This data describes a binding interaction between two proteins.

Sequence of the first protein:
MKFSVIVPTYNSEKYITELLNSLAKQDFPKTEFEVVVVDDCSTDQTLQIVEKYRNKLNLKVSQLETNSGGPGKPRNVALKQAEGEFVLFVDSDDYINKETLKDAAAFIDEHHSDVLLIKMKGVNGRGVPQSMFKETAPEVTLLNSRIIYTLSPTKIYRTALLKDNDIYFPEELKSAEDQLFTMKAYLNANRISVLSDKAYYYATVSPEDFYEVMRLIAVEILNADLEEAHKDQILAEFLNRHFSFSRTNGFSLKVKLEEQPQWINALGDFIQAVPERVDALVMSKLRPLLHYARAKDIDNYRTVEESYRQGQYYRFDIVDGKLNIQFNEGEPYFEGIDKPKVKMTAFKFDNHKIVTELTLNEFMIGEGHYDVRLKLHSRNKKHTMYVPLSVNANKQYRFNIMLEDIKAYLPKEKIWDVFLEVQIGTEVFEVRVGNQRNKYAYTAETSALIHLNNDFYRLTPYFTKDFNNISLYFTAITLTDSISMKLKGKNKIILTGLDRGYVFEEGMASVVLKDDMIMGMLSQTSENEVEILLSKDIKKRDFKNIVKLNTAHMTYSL

Sequence of the second protein:
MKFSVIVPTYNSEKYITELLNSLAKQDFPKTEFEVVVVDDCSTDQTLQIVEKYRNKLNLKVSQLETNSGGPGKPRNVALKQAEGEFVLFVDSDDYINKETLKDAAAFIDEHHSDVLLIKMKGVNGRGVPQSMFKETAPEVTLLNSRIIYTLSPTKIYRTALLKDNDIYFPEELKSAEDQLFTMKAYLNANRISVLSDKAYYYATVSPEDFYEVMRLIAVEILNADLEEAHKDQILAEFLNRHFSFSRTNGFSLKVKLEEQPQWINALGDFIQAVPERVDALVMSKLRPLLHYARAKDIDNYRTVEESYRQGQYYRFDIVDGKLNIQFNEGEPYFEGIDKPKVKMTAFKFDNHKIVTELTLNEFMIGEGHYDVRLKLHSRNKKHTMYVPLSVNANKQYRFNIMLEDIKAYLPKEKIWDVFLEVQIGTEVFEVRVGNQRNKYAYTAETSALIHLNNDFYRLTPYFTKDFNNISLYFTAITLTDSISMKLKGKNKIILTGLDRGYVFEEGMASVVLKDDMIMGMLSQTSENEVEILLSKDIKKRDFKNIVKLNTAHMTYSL

Residue-level contacts at the interface:
Residue Y422 in the first protein contacts residue E370 in the second protein (closest heavy-atom distance 2.7 Å).
Residue M398 in the first protein contacts residue N405 in the second protein (closest heavy-atom distance 3.6 Å).
Residue D529 in the first protein contacts residue L546 in the second protein (closest heavy-atom distance 3.5 Å).
Residue V525 in the first protein contacts residue M534 in the second protein (closest heavy-atom distance 3.6 Å).
Residue A565 in the first protein is in contact with residue M521 in the second protein (closest heavy-atom distance 4.2 Å).
Residue Y399 in the first protein contacts residue N405 in the second protein (closest heavy-atom distance 3.3 Å).
Residue Y422 in the first protein is in contact with residue Q409 in the second protein (closest heavy-atom distance 4.0 Å).
Residue D528 in the first protein contacts residue N504 in the second protein (closest heavy-atom distance 3.1 Å).
Residue D418 in the first protein is in contact with residue K366 in the second protein (closest heavy-atom distance 4.6 Å).
Residue T564 in the first protein is in contact with residue M521 in the second protein (closest heavy-atom distance 3.8 Å).
Residue V525 in the first protein is in contact with residue L546 in the second protein (closest heavy-atom distance 4.2 Å).
Residue P401 in the first protein interacts with residue S403 in the second protein (closest heavy-atom distance 3.2 Å).
Residue M521 in the first protein interacts with residue M521 in the second protein (closest heavy-atom distance 3.6 Å).
Residue Y399 in the first protein contacts residue V404 in the second protein (closest heavy-atom distance 3.4 Å).
Residue K549 in the first protein contacts residue S548 in the second protein (closest heavy-atom distance 4.0 Å).
Residue H396 in the first protein interacts with residue N407 in the second protein (closest heavy-atom distance 3.6 Å).
Residue M530 in the first protein contacts residue S548 in the second protein (closest heavy-atom distance 3.7 Å).
Residue D529 in the first protein is in contact with residue L547 in the second protein (closest heavy-atom distance 4.1 Å).
Residue Y422 in the first protein interacts with residue V404 in the second protein (closest heavy-atom distance 4.0 Å).
Residue M398 in the first protein is in contact with residue A406 in the second protein (closest heavy-atom distance 4.2 Å).
Residue Y422 in the first protein is in contact with residue A406 in the second protein (closest heavy-atom distance 3.8 Å).
Residue Y422 in the first protein interacts with residue R411 in the second protein (closest heavy-atom distance 3.1 Å).
Residue D528 in the first protein contacts residue K505 in the second protein (closest heavy-atom distance 3.2 Å).
Residue D529 in the first protein contacts residue S548 in the second protein (closest heavy-atom distance 3.5 Å).
Residue T397 in the first protein contacts residue N405 in the second protein (closest heavy-atom distance 4.2 Å).
Residue D529 in the first protein interacts with residue N504 in the second protein (closest heavy-atom distance 4.4 Å).
Residue T397 in the first protein interacts with residue A406 in the second protein (closest heavy-atom distance 3.2 Å).
Residue Q436 in the first protein interacts with residue G381 in the second protein (closest heavy-atom distance 3.2 Å).
Residue T397 in the first protein interacts with residue N407 in the second protein (closest heavy-atom distance 3.4 Å).
Residue K395 in the first protein contacts residue N407 in the second protein (closest heavy-atom distance 3.3 Å).
Residue K425 in the first protein interacts with residue Q409 in the second protein (closest heavy-atom distance 2.9 Å).
Residue N563 in the first protein contacts residue G520 in the second protein (closest heavy-atom distance 4.2 Å).
Residue D528 in the first protein is in contact with residue L546 in the second protein (closest heavy-atom distance 3.8 Å).
Residue M530 in the first protein is in contact with residue L546 in the second protein (closest heavy-atom distance 3.3 Å).
Residue L526 in the first protein is in contact with residue L546 in the second protein (closest heavy-atom distance 3.8 Å).
Residue Y399 in the first protein interacts with residue E380 in the second protein (closest heavy-atom distance 3.0 Å).
Residue H566 in the first protein interacts with residue H566 in the second protein (closest heavy-atom distance 3.5 Å).
Residue E417 in the first protein interacts with residue R411 in the second protein (closest heavy-atom distance 4.3 Å).
Residue M530 in the first protein contacts residue L547 in the second protein (closest heavy-atom distance 3.5 Å).
Residue S523 in the first protein interacts with residue M521 in the second protein (closest heavy-atom distance 4.4 Å).
Residue M530 in the first protein interacts with residue M532 in the second protein (closest heavy-atom distance 4.3 Å).
Residue D418 in the first protein interacts with residue R411 in the second protein (closest heavy-atom distance 3.5 Å).
Residue K527 in the first protein is in contact with residue K505 in the second protein (closest heavy-atom distance 4.2 Å).
Residue A421 in the first protein is in contact with residue R411 in the second protein (closest heavy-atom distance 3.4 Å).
Residue I419 in the first protein interacts with residue V404 in the second protein (closest heavy-atom distance 4.3 Å).
Residue S523 in the first protein contacts residue M534 in the second protein (closest heavy-atom distance 4.2 Å).
Residue K425 in the first protein interacts with residue A406 in the second protein (closest heavy-atom distance 4.1 Å).
Residue P401 in the first protein is in contact with residue L402 in the second protein (closest heavy-atom distance 3.5 Å).
Residue N563 in the first protein is in contact with residue M534 in the second protein (closest heavy-atom distance 3.6 Å).
Residue M530 in the first protein contacts residue G533 in the second protein (closest heavy-atom distance 3.8 Å).
Residue R386 in the first protein contacts residue N405 in the second protein (closest heavy-atom distance 4.2 Å).
Residue E417 in the first protein contacts residue K366 in the second protein (closest heavy-atom distance 2.6 Å).
Residue M530 in the first protein is in contact with residue M534 in the second protein (closest heavy-atom distance 3.8 Å).
Residue D418 in the first protein is in contact with residue N413 in the second protein (closest heavy-atom distance 2.7 Å).
Residue D418 in the first protein contacts residue V404 in the second protein (closest heavy-atom distance 3.7 Å).
Residue A522 in the first protein contacts residue M521 in the second protein (closest heavy-atom distance 3.6 Å).
Residue M532 in the first protein contacts residue M521 in the second protein (closest heavy-atom distance 3.9 Å).
Residue R386 in the first protein contacts residue E380 in the second protein (closest heavy-atom distance 3.8 Å).
Residue M532 in the first protein contacts residue M532 in the second protein (closest heavy-atom distance 3.6 Å).
Residue R386 in the first protein interacts with residue G381 in the second protein (closest heavy-atom distance 4.2 Å).